Sequence of protein 2:
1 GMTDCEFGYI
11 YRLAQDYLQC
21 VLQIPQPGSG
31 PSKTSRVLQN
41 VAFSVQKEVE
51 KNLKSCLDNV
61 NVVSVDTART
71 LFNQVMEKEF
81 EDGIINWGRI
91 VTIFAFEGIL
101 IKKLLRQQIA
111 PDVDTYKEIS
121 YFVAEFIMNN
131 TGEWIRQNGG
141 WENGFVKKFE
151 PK

Sequence of protein 1:
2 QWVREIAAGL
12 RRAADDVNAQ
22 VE

Interface contacts:
Residue L71 in protein 2 is in contact with residue I7 in protein 1 (closest heavy-atom distance 4.8 Å).
Residue L53 in protein 2 is in contact with residue R13 in protein 1 (closest heavy-atom distance 4.1 Å).
Residue V45 in protein 2 contacts residue V18 in protein 1 (closest heavy-atom distance 3.3 Å).
Residue G88 in protein 2 interacts with residue N19 in protein 1 (closest heavy-atom distance 2.9 Å).
Residue V75 in protein 2 interacts with residue I7 in protein 1 (closest heavy-atom distance 3.9 Å).
Residue F96 in protein 2 interacts with residue L11 in protein 1 (closest heavy-atom distance 4.1 Å).
Residue V91 in protein 2 interacts with residue V18 in protein 1 (closest heavy-atom distance 4.8 Å).
Residue V49 in protein 2 interacts with residue R13 in protein 1 (closest heavy-atom distance 4.2 Å).
Residue K148 in protein 2 contacts residue E23 in protein 1 (closest heavy-atom distance 3.2 Å).
Residue N86 in protein 2 contacts residue A15 in protein 1 (closest heavy-atom distance 4.7 Å).
Residue L71 in protein 2 contacts residue V4 in protein 1 (closest heavy-atom distance 4.1 Å).
Residue R89 in protein 2 contacts residue R12 in protein 1 (closest heavy-atom distance 3.6 Å).
Residue F96 in protein 2 interacts with residue I7 in protein 1 (closest heavy-atom distance 3.8 Å).
Residue E79 in protein 2 is in contact with residue R12 in protein 1 (closest heavy-atom distance 3.5 Å).
Residue V60 in protein 2 interacts with residue W3 in protein 1 (closest heavy-atom distance 3.6 Å).
Residue T92 in protein 2 is in contact with residue L11 in protein 1 (closest heavy-atom distance 3.5 Å).
Residue K78 in protein 2 contacts residue R12 in protein 1 (closest heavy-atom distance 3.0 Å).
Residue W87 in protein 2 interacts with residue N19 in protein 1 (closest heavy-atom distance 4.1 Å).
Residue N86 in protein 2 interacts with residue N19 in protein 1 (closest heavy-atom distance 3.0 Å).
Residue L53 in protein 2 is in contact with residue L11 in protein 1 (closest heavy-atom distance 4.7 Å).
Residue V49 in protein 2 interacts with residue L11 in protein 1 (closest heavy-atom distance 3.9 Å).
Residue V75 in protein 2 contacts residue V4 in protein 1 (closest heavy-atom distance 4.2 Å).
Residue V45 in protein 2 interacts with residue A14 in protein 1 (closest heavy-atom distance 4.2 Å).
Residue N59 in protein 2 interacts with residue W3 in protein 1 (closest heavy-atom distance 3.3 Å).
Residue Q74 in protein 2 interacts with residue V4 in protein 1 (closest heavy-atom distance 3.7 Å).
Residue V41 in protein 2 interacts with residue V18 in protein 1 (closest heavy-atom distance 4.5 Å).
Residue R89 in protein 2 interacts with residue A15 in protein 1 (closest heavy-atom distance 3.5 Å).
Residue R89 in protein 2 interacts with residue N19 in protein 1 (closest heavy-atom distance 4.5 Å).
Residue L57 in protein 2 is in contact with residue I7 in protein 1 (closest heavy-atom distance 3.9 Å).
Residue K78 in protein 2 contacts residue R5 in protein 1 (closest heavy-atom distance 4.0 Å).
Residue K148 in protein 2 contacts residue V22 in protein 1 (closest heavy-atom distance 4.2 Å).
Residue D82 in protein 2 contacts residue R12 in protein 1 (closest heavy-atom distance 4.9 Å).
Residue E79 in protein 2 contacts residue A15 in protein 1 (closest heavy-atom distance 4.6 Å).
Residue V49 in protein 2 contacts residue A14 in protein 1 (closest heavy-atom distance 3.7 Å).
Residue T92 in protein 2 interacts with residue A15 in protein 1 (closest heavy-atom distance 3.7 Å).
Residue M76 in protein 2 is in contact with residue L11 in protein 1 (closest heavy-atom distance 4.0 Å).
Residue K78 in protein 2 contacts residue V4 in protein 1 (closest heavy-atom distance 4.5 Å).
Residue F149 in protein 2 contacts residue V22 in protein 1 (closest heavy-atom distance 3.6 Å).
Residue E79 in protein 2 interacts with residue A8 in protein 1 (closest heavy-atom distance 3.7 Å).
Residue C56 in protein 2 contacts residue E6 in protein 1 (closest heavy-atom distance 3.2 Å).
Residue F149 in protein 2 contacts residue V18 in protein 1 (closest heavy-atom distance 3.5 Å).
Residue V75 in protein 2 is in contact with residue A8 in protein 1 (closest heavy-atom distance 3.7 Å).
Residue G88 in protein 2 contacts residue V18 in protein 1 (closest heavy-atom distance 3.8 Å).
Residue K78 in protein 2 is in contact with residue A8 in protein 1 (closest heavy-atom distance 3.5 Å).
Residue L53 in protein 2 is in contact with residue E6 in protein 1 (closest heavy-atom distance 4.2 Å).
Residue C56 in protein 2 is in contact with residue W3 in protein 1 (closest heavy-atom distance 3.8 Å).
Residue V49 in protein 2 interacts with residue G10 in protein 1 (closest heavy-atom distance 4.8 Å).
Residue E48 in protein 2 is in contact with residue R13 in protein 1 (closest heavy-atom distance 4.5 Å).
Residue L53 in protein 2 contacts residue G10 in protein 1 (closest heavy-atom distance 4.0 Å).
Residue G88 in protein 2 is in contact with residue A15 in protein 1 (closest heavy-atom distance 3.5 Å).
Residue L71 in protein 2 interacts with residue W3 in protein 1 (closest heavy-atom distance 3.3 Å).
Residue V75 in protein 2 interacts with residue L11 in protein 1 (closest heavy-atom distance 3.7 Å).
Residue C56 in protein 2 is in contact with residue I7 in protein 1 (closest heavy-atom distance 3.7 Å).
Residue E79 in protein 2 is in contact with residue L11 in protein 1 (closest heavy-atom distance 3.5 Å).
Residue N52 in protein 2 is in contact with residue R13 in protein 1 (closest heavy-atom distance 2.9 Å).
Residue T92 in protein 2 is in contact with residue A14 in protein 1 (closest heavy-atom distance 4.3 Å).
Residue L53 in protein 2 interacts with residue I7 in protein 1 (closest heavy-atom distance 3.9 Å).
Residue V60 in protein 2 contacts residue I7 in protein 1 (closest heavy-atom distance 4.1 Å).

The following describes two proteins that form a bound complex.